Residue-level contacts at the interface:
Residue R45 in the second protein interacts with residue I43 in the first protein (closest heavy-atom distance 3.5 Å).
Residue M41 in the second protein contacts residue I43 in the first protein (closest heavy-atom distance 3.9 Å).
Residue R246 in the second protein contacts residue K30 in the first protein (closest heavy-atom distance 3.4 Å).
Residue E248 in the second protein is in contact with residue R28 in the first protein (closest heavy-atom distance 3.4 Å).
Residue A27 in the second protein is in contact with residue L49 in the first protein (closest heavy-atom distance 3.9 Å).
Residue A28 in the second protein contacts residue L49 in the first protein (closest heavy-atom distance 3.8 Å).
Residue E26 in the second protein interacts with residue S53 in the first protein (closest heavy-atom distance 3.1 Å).
Residue L242 in the second protein interacts with residue L34 in the first protein (closest heavy-atom distance 3.9 Å).
Residue E224 in the second protein contacts residue F37 in the first protein (closest heavy-atom distance 3.6 Å).
Residue P114 in the second protein is in contact with residue I56 in the first protein (closest heavy-atom distance 3.2 Å).
Residue R39 in the second protein is in contact with residue F46 in the first protein (closest heavy-atom distance 3.5 Å).
Residue I116 in the second protein is in contact with residue L49 in the first protein (closest heavy-atom distance 3.9 Å).
Residue E120 in the second protein is in contact with residue Y45 in the first protein (closest heavy-atom distance 3.9 Å).
Residue N72 in the second protein contacts residue S53 in the first protein (closest heavy-atom distance 2.8 Å).
Residue L48 in the second protein is in contact with residue L34 in the first protein (closest heavy-atom distance 3.5 Å).
Residue V247 in the second protein contacts residue L29 in the first protein (closest heavy-atom distance 3.2 Å).
Residue A244 in the second protein is in contact with residue T32 in the first protein (closest heavy-atom distance 3.4 Å).
Residue T68 in the second protein is in contact with residue Y45 in the first protein (closest heavy-atom distance 3.9 Å).
Residue M41 in the second protein contacts residue F46 in the first protein (closest heavy-atom distance 3.5 Å).
Residue E248 in the second protein contacts residue L29 in the first protein (closest heavy-atom distance 3.8 Å).
Residue N72 in the second protein contacts residue I56 in the first protein (closest heavy-atom distance 3.9 Å).
Residue R45 in the second protein interacts with residue D35 in the first protein (closest heavy-atom distance 2.8 Å).
Residue E26 in the second protein is in contact with residue L49 in the first protein (closest heavy-atom distance 3.7 Å).
Residue V118 in the second protein interacts with residue Y45 in the first protein (closest heavy-atom distance 2.9 Å).
Residue E119 in the second protein is in contact with residue Y45 in the first protein (closest heavy-atom distance 2.8 Å).
Residue L128 in the second protein contacts residue F37 in the first protein (closest heavy-atom distance 3.8 Å).
Residue R112 in the second protein is in contact with residue I61 in the first protein (closest heavy-atom distance 3.4 Å).
Residue P245 in the second protein contacts residue F37 in the first protein (closest heavy-atom distance 3.6 Å).
Residue I116 in the second protein is in contact with residue S53 in the first protein (closest heavy-atom distance 3.6 Å).
Residue P245 in the second protein contacts residue T32 in the first protein (closest heavy-atom distance 2.7 Å).
Residue L121 in the second protein is in contact with residue Y45 in the first protein (closest heavy-atom distance 3.4 Å).
Residue V46 in the second protein is in contact with residue T32 in the first protein (closest heavy-atom distance 3.7 Å).
Residue L115 in the second protein contacts residue I56 in the first protein (closest heavy-atom distance 3.2 Å).
Residue R45 in the second protein is in contact with residue L34 in the first protein (closest heavy-atom distance 2.8 Å).
Residue A40 in the second protein contacts residue F46 in the first protein (closest heavy-atom distance 3.7 Å).
Residue V47 in the second protein is in contact with residue L34 in the first protein (closest heavy-atom distance 3.9 Å).
Residue A244 in the second protein interacts with residue L34 in the first protein (closest heavy-atom distance 3.9 Å).
Residue V247 in the second protein contacts residue R28 in the first protein (closest heavy-atom distance 3.8 Å).
Residue E124 in the second protein interacts with residue H42 in the first protein (closest heavy-atom distance 3.2 Å).
Residue I116 in the second protein is in contact with residue G52 in the first protein (closest heavy-atom distance 3.7 Å).
Residue E26 in the second protein is in contact with residue R50 in the first protein (closest heavy-atom distance 3.1 Å).
Residue A28 in the second protein is in contact with residue Y45 in the first protein (closest heavy-atom distance 3.9 Å).
Residue D25 in the second protein interacts with residue R50 in the first protein (closest heavy-atom distance 3.2 Å).
Residue Q75 in the second protein contacts residue N58 in the first protein (closest heavy-atom distance 4.0 Å).
Residue S44 in the second protein is in contact with residue S33 in the first protein (closest heavy-atom distance 3.5 Å).
Residue I116 in the second protein contacts residue I56 in the first protein (closest heavy-atom distance 3.9 Å).
Residue Q75 in the second protein interacts with residue I56 in the first protein (closest heavy-atom distance 2.5 Å).
Residue P226 in the second protein is in contact with residue F37 in the first protein (closest heavy-atom distance 3.6 Å).
Residue P43 in the second protein is in contact with residue R50 in the first protein (closest heavy-atom distance 3.7 Å).
Residue A244 in the second protein is in contact with residue S33 in the first protein (closest heavy-atom distance 3.8 Å).
Residue T110 in the second protein is in contact with residue E62 in the first protein (closest heavy-atom distance 3.3 Å).
Residue Q75 in the second protein contacts residue R57 in the first protein (closest heavy-atom distance 3.5 Å).
Residue M41 in the second protein is in contact with residue L38 in the first protein (closest heavy-atom distance 3.8 Å).
Residue V247 in the second protein contacts residue K30 in the first protein (closest heavy-atom distance 2.9 Å).
Residue V46 in the second protein is in contact with residue L34 in the first protein (closest heavy-atom distance 3.7 Å).
Residue K78 in the second protein contacts residue K60 in the first protein (closest heavy-atom distance 3.3 Å).
Residue F111 in the second protein contacts residue E62 in the first protein (closest heavy-atom distance 3.3 Å).
Residue R45 in the second protein contacts residue S33 in the first protein (closest heavy-atom distance 3.4 Å).
Residue F111 in the second protein interacts with residue I61 in the first protein (closest heavy-atom distance 3.7 Å).
Residue R45 in the second protein is in contact with residue R47 in the first protein (closest heavy-atom distance 4.0 Å).

The following describes two proteins that form a bound complex.

Sequence of the first protein:
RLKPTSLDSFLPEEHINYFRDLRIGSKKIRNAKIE

Sequence of the second protein:
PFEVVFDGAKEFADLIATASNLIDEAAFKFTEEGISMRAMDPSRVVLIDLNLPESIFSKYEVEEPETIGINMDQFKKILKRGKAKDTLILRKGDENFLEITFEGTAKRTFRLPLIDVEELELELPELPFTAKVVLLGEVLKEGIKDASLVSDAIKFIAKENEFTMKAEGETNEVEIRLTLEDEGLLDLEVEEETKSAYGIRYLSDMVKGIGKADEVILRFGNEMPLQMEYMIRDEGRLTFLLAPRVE